Sequence of the second protein:
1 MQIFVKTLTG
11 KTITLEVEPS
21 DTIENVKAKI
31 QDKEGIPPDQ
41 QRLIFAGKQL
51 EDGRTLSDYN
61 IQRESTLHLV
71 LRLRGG

This data describes a binding interaction between two proteins.

Sequence of the first protein:
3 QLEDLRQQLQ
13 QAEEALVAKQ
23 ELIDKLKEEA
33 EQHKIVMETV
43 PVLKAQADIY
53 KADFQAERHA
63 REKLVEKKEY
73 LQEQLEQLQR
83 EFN

Contacts between the two chains:
Residue I51 in the first protein is in contact with residue R42 in the second protein (closest heavy-atom distance 3.5 Å).
Residue Q48 in the first protein interacts with residue L8 in the second protein (closest heavy-atom distance 3.5 Å).
Residue P43 in the first protein interacts with residue I44 in the second protein (closest heavy-atom distance 4.6 Å).
Residue V44 in the first protein is in contact with residue L8 in the second protein (closest heavy-atom distance 4.0 Å).
Residue E40 in the first protein is in contact with residue H68 in the second protein (closest heavy-atom distance 5.0 Å).
Residue V44 in the first protein contacts residue I44 in the second protein (closest heavy-atom distance 4.1 Å).
Residue D55 in the first protein contacts residue G75 in the second protein (closest heavy-atom distance 4.3 Å).
Residue A58 in the first protein contacts residue R74 in the second protein (closest heavy-atom distance 3.1 Å).
Residue A47 in the first protein contacts residue Q49 in the second protein (closest heavy-atom distance 4.1 Å).
Residue D55 in the first protein contacts residue R74 in the second protein (closest heavy-atom distance 3.5 Å).
Residue A54 in the first protein is in contact with residue R72 in the second protein (closest heavy-atom distance 3.4 Å).
Residue V44 in the first protein interacts with residue H68 in the second protein (closest heavy-atom distance 3.7 Å).
Residue I51 in the first protein interacts with residue L71 in the second protein (closest heavy-atom distance 4.2 Å).
Residue D55 in the first protein interacts with residue R72 in the second protein (closest heavy-atom distance 2.7 Å).
Residue I51 in the first protein contacts residue Q49 in the second protein (closest heavy-atom distance 4.2 Å).
Residue Y52 in the first protein contacts residue L71 in the second protein (closest heavy-atom distance 3.6 Å).
Residue A47 in the first protein interacts with residue I44 in the second protein (closest heavy-atom distance 3.3 Å).
Residue Y52 in the first protein interacts with residue L73 in the second protein (closest heavy-atom distance 3.7 Å).
Residue Q48 in the first protein interacts with residue V70 in the second protein (closest heavy-atom distance 4.1 Å).
Residue I51 in the first protein is in contact with residue R72 in the second protein (closest heavy-atom distance 3.5 Å).
Residue I51 in the first protein is in contact with residue V70 in the second protein (closest heavy-atom distance 3.9 Å).
Residue V44 in the first protein interacts with residue L69 in the second protein (closest heavy-atom distance 5.0 Å).
Residue Y52 in the first protein interacts with residue R72 in the second protein (closest heavy-atom distance 5.0 Å).
Residue L45 in the first protein contacts residue L8 in the second protein (closest heavy-atom distance 3.4 Å).
Residue V44 in the first protein interacts with residue V70 in the second protein (closest heavy-atom distance 3.8 Å).
Residue P43 in the first protein contacts residue G47 in the second protein (closest heavy-atom distance 3.6 Å).
Residue E59 in the first protein is in contact with residue R74 in the second protein (closest heavy-atom distance 3.2 Å).
Residue D55 in the first protein is in contact with residue L73 in the second protein (closest heavy-atom distance 3.0 Å).